Sequence of protein 1:
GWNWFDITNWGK

Interface contacts:
Residue K33 in protein 2 contacts residue D7 in protein 1 (closest heavy-atom distance 2.8 Å).
Residue S95 in protein 2 contacts residue F6 in protein 1 (closest heavy-atom distance 3.3 Å).
Residue K33 in protein 2 is in contact with residue N4 in protein 1 (closest heavy-atom distance 3.9 Å).
Residue Q94 in protein 2 contacts residue N4 in protein 1 (closest heavy-atom distance 3.1 Å).
Residue Y92 in protein 2 contacts residue N4 in protein 1 (closest heavy-atom distance 2.9 Å).
Residue Y92 in protein 2 contacts residue F6 in protein 1 (closest heavy-atom distance 3.8 Å).
Residue S95 in protein 2 interacts with residue W5 in protein 1 (closest heavy-atom distance 3.2 Å).
Residue G93 in protein 2 contacts residue N4 in protein 1 (closest heavy-atom distance 3.3 Å).
Residue Q94 in protein 2 contacts residue F6 in protein 1 (closest heavy-atom distance 3.7 Å).
Residue S97 in protein 2 interacts with residue F6 in protein 1 (closest heavy-atom distance 3.6 Å).
Residue S95 in protein 2 contacts residue W3 in protein 1 (closest heavy-atom distance 3.4 Å).
Residue N31 in protein 2 interacts with residue D7 in protein 1 (closest heavy-atom distance 4.4 Å).
Residue S95 in protein 2 interacts with residue N4 in protein 1 (closest heavy-atom distance 3.2 Å).

Sequence of protein 2:
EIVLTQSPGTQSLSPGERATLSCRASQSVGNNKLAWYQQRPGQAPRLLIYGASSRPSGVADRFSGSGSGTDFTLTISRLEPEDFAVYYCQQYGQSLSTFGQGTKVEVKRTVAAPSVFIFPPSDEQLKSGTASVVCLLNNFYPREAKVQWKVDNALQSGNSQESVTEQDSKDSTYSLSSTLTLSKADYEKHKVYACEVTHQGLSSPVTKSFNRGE

This data describes a binding interaction between two proteins.